These two protein chains interact to form a complex.

Interface contacts:
Residue G40 in protein 1 contacts residue V13 in protein 2 (closest heavy-atom distance 3.4 Å).
Residue G44 in protein 1 is in contact with residue G12 in protein 2 (closest heavy-atom distance 4.7 Å).
Residue L55 in protein 1 interacts with residue I2 in protein 2 (closest heavy-atom distance 5.0 Å).
Residue L43 in protein 1 is in contact with residue L15 in protein 2 (closest heavy-atom distance 4.1 Å).
Residue L52 in protein 1 interacts with residue T5 in protein 2 (closest heavy-atom distance 4.6 Å).
Residue G40 in protein 1 contacts residue G12 in protein 2 (closest heavy-atom distance 4.8 Å).
Residue C47 in protein 1 interacts with residue T9 in protein 2 (closest heavy-atom distance 4.7 Å).
Residue A48 in protein 1 is in contact with residue T5 in protein 2 (closest heavy-atom distance 3.9 Å).
Residue C47 in protein 1 contacts residue G12 in protein 2 (closest heavy-atom distance 4.3 Å).
Residue G40 in protein 1 interacts with residue G16 in protein 2 (closest heavy-atom distance 4.4 Å).
Residue L43 in protein 1 interacts with residue V13 in protein 2 (closest heavy-atom distance 5.0 Å).
Residue C47 in protein 1 is in contact with residue L8 in protein 2 (closest heavy-atom distance 4.0 Å).
Residue G44 in protein 1 contacts residue V13 in protein 2 (closest heavy-atom distance 4.1 Å).
Residue L41 in protein 1 contacts residue V13 in protein 2 (closest heavy-atom distance 4.9 Å).
Residue G40 in protein 1 is in contact with residue C17 in protein 2 (closest heavy-atom distance 4.7 Å).
Residue L55 in protein 1 interacts with residue T5 in protein 2 (closest heavy-atom distance 4.1 Å).
Residue L43 in protein 1 is in contact with residue G12 in protein 2 (closest heavy-atom distance 3.2 Å).
Residue L43 in protein 1 interacts with residue G16 in protein 2 (closest heavy-atom distance 3.9 Å).
Residue G44 in protein 1 interacts with residue T9 in protein 2 (closest heavy-atom distance 3.8 Å).
Residue A48 in protein 1 interacts with residue T9 in protein 2 (closest heavy-atom distance 3.8 Å).
Residue V36 in protein 1 interacts with residue G20 in protein 2 (closest heavy-atom distance 4.0 Å).
Residue V36 in protein 1 contacts residue L21 in protein 2 (closest heavy-atom distance 4.4 Å).
Residue A51 in protein 1 interacts with residue L8 in protein 2 (closest heavy-atom distance 3.6 Å).
Residue A51 in protein 1 interacts with residue T5 in protein 2 (closest heavy-atom distance 4.4 Å).
Residue Q39 in protein 1 contacts residue G16 in protein 2 (closest heavy-atom distance 4.3 Å).

Sequence of protein 2:
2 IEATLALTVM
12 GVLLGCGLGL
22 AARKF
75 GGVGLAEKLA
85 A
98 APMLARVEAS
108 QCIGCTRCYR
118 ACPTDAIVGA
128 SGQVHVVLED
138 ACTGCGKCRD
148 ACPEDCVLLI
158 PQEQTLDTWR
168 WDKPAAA

Sequence of protein 1:
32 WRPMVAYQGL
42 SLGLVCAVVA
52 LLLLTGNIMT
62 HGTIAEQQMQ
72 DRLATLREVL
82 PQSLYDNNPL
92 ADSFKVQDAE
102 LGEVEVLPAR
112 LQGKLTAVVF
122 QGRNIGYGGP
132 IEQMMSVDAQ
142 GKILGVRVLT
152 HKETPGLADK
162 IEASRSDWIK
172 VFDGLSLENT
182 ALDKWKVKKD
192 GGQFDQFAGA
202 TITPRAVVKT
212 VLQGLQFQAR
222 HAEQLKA